Contacts between the two chains:
Residue E588 in the second protein contacts residue K272 in the first protein (closest heavy-atom distance 3.5 Å).
Residue E588 in the second protein is in contact with residue G268 in the first protein (closest heavy-atom distance 3.4 Å).
Residue I233 in the second protein contacts residue R546 in the first protein (closest heavy-atom distance 3.3 Å).
Residue P980 in the second protein interacts with residue T276 in the first protein (closest heavy-atom distance 3.7 Å).
Residue Y973 in the second protein is in contact with residue T172 in the first protein (closest heavy-atom distance 3.9 Å).
Residue E76 in the second protein contacts residue A329 in the first protein (closest heavy-atom distance 3.7 Å).
Residue Y973 in the second protein is in contact with residue L237 in the first protein (closest heavy-atom distance 3.9 Å).
Residue L985 in the second protein is in contact with residue T172 in the first protein (closest heavy-atom distance 3.6 Å).
Residue E966 in the second protein interacts with residue E176 in the first protein (closest heavy-atom distance 3.1 Å).
Residue G230 in the second protein contacts residue R544 in the first protein (closest heavy-atom distance 3.3 Å).
Residue M983 in the second protein contacts residue I235 in the first protein (closest heavy-atom distance 3.3 Å).
Residue Y975 in the second protein is in contact with residue I418 in the first protein (closest heavy-atom distance 3.7 Å).
Residue I233 in the second protein interacts with residue R547 in the first protein (closest heavy-atom distance 3.5 Å).
Residue R262 in the second protein is in contact with residue R544 in the first protein (closest heavy-atom distance 3.4 Å).
Residue D77 in the second protein interacts with residue I332 in the first protein (closest heavy-atom distance 3.8 Å).
Residue Y971 in the second protein interacts with residue T172 in the first protein (closest heavy-atom distance 3.9 Å).
Residue R969 in the second protein contacts residue E176 in the first protein (closest heavy-atom distance 2.8 Å).
Residue T590 in the second protein contacts residue L269 in the first protein (closest heavy-atom distance 3.9 Å).
Residue Q982 in the second protein contacts residue R547 in the first protein (closest heavy-atom distance 3.3 Å).
Residue N80 in the second protein contacts residue E368 in the first protein (closest heavy-atom distance 3.1 Å).
Residue D979 in the second protein contacts residue K545 in the first protein (closest heavy-atom distance 3.5 Å).
Residue D77 in the second protein interacts with residue G331 in the first protein (closest heavy-atom distance 2.9 Å).
Residue Y973 in the second protein contacts residue I235 in the first protein (closest heavy-atom distance 3.6 Å).
Residue D78 in the second protein is in contact with residue T333 in the first protein (closest heavy-atom distance 3.7 Å).
Residue Y228 in the second protein interacts with residue P548 in the first protein (closest heavy-atom distance 3.7 Å).
Residue E588 in the second protein interacts with residue R275 in the first protein (closest heavy-atom distance 2.9 Å).
Residue Q982 in the second protein contacts residue K545 in the first protein (closest heavy-atom distance 3.9 Å).
Residue M983 in the second protein contacts residue V550 in the first protein (closest heavy-atom distance 3.2 Å).
Residue G978 in the second protein interacts with residue K272 in the first protein (closest heavy-atom distance 3.3 Å).
Residue I233 in the second protein contacts residue K545 in the first protein (closest heavy-atom distance 3.3 Å).
Residue E76 in the second protein is in contact with residue G331 in the first protein (closest heavy-atom distance 3.6 Å).
Residue Y973 in the second protein interacts with residue R422 in the first protein (closest heavy-atom distance 3.8 Å).
Residue D232 in the second protein is in contact with residue R544 in the first protein (closest heavy-atom distance 3.1 Å).
Residue E76 in the second protein contacts residue G264 in the first protein (closest heavy-atom distance 3.3 Å).
Residue D78 in the second protein interacts with residue I332 in the first protein (closest heavy-atom distance 3.5 Å).
Residue T231 in the second protein interacts with residue R544 in the first protein (closest heavy-atom distance 3.3 Å).
Residue D586 in the second protein is in contact with residue G268 in the first protein (closest heavy-atom distance 3.4 Å).
Residue D589 in the second protein interacts with residue L269 in the first protein (closest heavy-atom distance 3.3 Å).
Residue D78 in the second protein is in contact with residue G331 in the first protein (closest heavy-atom distance 3.1 Å).
Residue Y228 in the second protein interacts with residue R547 in the first protein (closest heavy-atom distance 3.3 Å).
Residue E76 in the second protein interacts with residue S267 in the first protein (closest heavy-atom distance 3.8 Å).
Residue R969 in the second protein interacts with residue Y175 in the first protein (closest heavy-atom distance 3.8 Å).
Residue M983 in the second protein is in contact with residue L237 in the first protein (closest heavy-atom distance 3.6 Å).
Residue P980 in the second protein contacts residue I418 in the first protein (closest heavy-atom distance 3.8 Å).
Residue D586 in the second protein is in contact with residue L269 in the first protein (closest heavy-atom distance 3.9 Å).
Residue P75 in the second protein contacts residue S267 in the first protein (closest heavy-atom distance 3.7 Å).
Residue E984 in the second protein interacts with residue N549 in the first protein (closest heavy-atom distance 3.9 Å).
Residue T231 in the second protein contacts residue R546 in the first protein (closest heavy-atom distance 3.3 Å).
Residue D977 in the second protein contacts residue R547 in the first protein (closest heavy-atom distance 2.6 Å).
Residue Y975 in the second protein interacts with residue G419 in the first protein (closest heavy-atom distance 3.9 Å).
Residue R988 in the second protein contacts residue D173 in the first protein (closest heavy-atom distance 3.1 Å).
Residue G970 in the second protein interacts with residue Y175 in the first protein (closest heavy-atom distance 3.6 Å).
Residue Y971 in the second protein interacts with residue D173 in the first protein (closest heavy-atom distance 3.4 Å).
Residue M74 in the second protein is in contact with residue Y396 in the first protein (closest heavy-atom distance 3.1 Å).
Residue G978 in the second protein is in contact with residue I418 in the first protein (closest heavy-atom distance 3.4 Å).
Residue E76 in the second protein contacts residue K330 in the first protein (closest heavy-atom distance 3.9 Å).
Residue S81 in the second protein is in contact with residue E368 in the first protein (closest heavy-atom distance 3.2 Å).
Residue Y1035 in the second protein contacts residue Q393 in the first protein (closest heavy-atom distance 3.2 Å).
Residue G230 in the second protein interacts with residue L543 in the first protein (closest heavy-atom distance 3.7 Å).
Residue P75 in the second protein is in contact with residue G264 in the first protein (closest heavy-atom distance 3.3 Å).

Sequence of the first protein:
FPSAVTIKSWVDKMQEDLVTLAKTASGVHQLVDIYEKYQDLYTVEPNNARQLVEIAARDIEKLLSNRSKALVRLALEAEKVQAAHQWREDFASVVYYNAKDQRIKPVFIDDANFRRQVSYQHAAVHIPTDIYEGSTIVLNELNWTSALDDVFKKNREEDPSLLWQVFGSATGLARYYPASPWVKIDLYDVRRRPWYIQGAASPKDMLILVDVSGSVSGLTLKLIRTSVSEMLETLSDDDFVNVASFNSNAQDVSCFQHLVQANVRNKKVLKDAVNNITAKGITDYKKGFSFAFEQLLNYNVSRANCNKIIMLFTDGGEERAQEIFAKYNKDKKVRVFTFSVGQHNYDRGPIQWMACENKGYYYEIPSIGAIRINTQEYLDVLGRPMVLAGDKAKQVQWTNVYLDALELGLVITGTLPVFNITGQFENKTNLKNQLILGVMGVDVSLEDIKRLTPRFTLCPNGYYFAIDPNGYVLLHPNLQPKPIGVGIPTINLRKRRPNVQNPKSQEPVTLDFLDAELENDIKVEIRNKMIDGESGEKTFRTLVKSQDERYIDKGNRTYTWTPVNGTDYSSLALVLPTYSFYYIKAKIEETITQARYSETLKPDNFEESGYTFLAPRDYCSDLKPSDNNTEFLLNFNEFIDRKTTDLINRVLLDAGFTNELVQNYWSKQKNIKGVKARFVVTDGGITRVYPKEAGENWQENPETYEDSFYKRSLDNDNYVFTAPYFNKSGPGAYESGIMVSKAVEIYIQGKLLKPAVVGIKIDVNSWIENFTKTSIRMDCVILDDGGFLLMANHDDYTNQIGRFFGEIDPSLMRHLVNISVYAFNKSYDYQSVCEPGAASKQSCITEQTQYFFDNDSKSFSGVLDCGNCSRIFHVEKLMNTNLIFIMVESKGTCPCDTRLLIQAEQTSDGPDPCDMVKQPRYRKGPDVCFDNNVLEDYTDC

Sequence of the second protein:
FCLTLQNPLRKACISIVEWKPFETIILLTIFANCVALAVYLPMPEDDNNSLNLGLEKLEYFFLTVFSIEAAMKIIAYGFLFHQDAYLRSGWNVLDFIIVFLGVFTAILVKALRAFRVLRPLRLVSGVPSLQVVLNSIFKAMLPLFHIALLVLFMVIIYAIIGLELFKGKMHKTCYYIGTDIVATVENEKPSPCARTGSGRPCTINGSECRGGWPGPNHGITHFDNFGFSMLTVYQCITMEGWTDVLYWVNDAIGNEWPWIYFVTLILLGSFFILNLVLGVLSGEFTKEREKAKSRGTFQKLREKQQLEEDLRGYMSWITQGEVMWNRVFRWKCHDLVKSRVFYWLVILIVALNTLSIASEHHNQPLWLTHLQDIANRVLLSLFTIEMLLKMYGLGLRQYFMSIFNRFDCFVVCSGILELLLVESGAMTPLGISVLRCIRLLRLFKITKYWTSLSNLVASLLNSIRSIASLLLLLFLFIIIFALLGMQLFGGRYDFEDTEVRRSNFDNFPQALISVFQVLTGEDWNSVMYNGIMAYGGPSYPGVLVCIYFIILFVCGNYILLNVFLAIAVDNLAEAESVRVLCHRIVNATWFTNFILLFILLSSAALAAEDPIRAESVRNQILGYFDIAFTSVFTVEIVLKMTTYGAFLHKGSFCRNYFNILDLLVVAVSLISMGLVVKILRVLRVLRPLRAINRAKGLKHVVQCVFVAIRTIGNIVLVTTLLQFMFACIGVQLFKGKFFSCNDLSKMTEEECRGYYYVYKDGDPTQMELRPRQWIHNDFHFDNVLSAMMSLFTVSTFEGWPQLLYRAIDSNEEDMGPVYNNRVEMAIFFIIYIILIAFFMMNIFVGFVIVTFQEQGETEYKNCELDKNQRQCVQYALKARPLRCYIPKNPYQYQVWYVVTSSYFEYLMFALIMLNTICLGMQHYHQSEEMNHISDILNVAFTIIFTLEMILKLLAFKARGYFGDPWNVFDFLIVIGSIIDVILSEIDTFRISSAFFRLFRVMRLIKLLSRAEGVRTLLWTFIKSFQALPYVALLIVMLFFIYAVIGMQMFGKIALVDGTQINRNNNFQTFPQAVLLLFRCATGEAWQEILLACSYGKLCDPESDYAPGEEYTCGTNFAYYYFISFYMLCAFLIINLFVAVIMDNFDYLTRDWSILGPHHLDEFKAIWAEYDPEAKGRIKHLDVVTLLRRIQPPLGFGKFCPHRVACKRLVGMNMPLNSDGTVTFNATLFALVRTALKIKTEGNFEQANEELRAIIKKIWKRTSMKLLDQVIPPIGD

The following describes two proteins that form a bound complex.